Residue-level contacts at the interface:
Residue P25 in protein 2 is in contact with residue E96 in protein 1 (closest heavy-atom distance 4.6 Å).
Residue M70 in protein 2 is in contact with residue V84 in protein 1 (closest heavy-atom distance 4.5 Å).
Residue V74 in protein 2 is in contact with residue L87 in protein 1 (closest heavy-atom distance 4.3 Å).
Residue V13 in protein 2 interacts with residue V81 in protein 1 (closest heavy-atom distance 3.7 Å).
Residue A78 in protein 2 interacts with residue V95 in protein 1 (closest heavy-atom distance 4.2 Å).
Residue F28 in protein 2 is in contact with residue E96 in protein 1 (closest heavy-atom distance 3.1 Å).
Residue F29 in protein 2 contacts residue L99 in protein 1 (closest heavy-atom distance 3.6 Å).
Residue V82 in protein 2 is in contact with residue L99 in protein 1 (closest heavy-atom distance 4.7 Å).
Residue A24 in protein 2 contacts residue V92 in protein 1 (closest heavy-atom distance 3.7 Å).
Residue L18 in protein 2 interacts with residue V84 in protein 1 (closest heavy-atom distance 4.0 Å).
Residue F28 in protein 2 is in contact with residue R100 in protein 1 (closest heavy-atom distance 3.3 Å).
Residue A17 in protein 2 interacts with residue S85 in protein 1 (closest heavy-atom distance 4.2 Å).
Residue M70 in protein 2 interacts with residue M83 in protein 1 (closest heavy-atom distance 3.6 Å).
Residue V74 in protein 2 contacts residue T88 in protein 1 (closest heavy-atom distance 4.6 Å).
Residue F28 in protein 2 is in contact with residue L99 in protein 1 (closest heavy-atom distance 3.7 Å).
Residue V82 in protein 2 contacts residue V95 in protein 1 (closest heavy-atom distance 4.8 Å).
Residue A14 in protein 2 contacts residue Y77 in protein 1 (closest heavy-atom distance 4.3 Å).
Residue H10 in protein 2 contacts residue Y77 in protein 1 (closest heavy-atom distance 3.2 Å).
Residue H10 in protein 2 interacts with residue V81 in protein 1 (closest heavy-atom distance 3.3 Å).
Residue F20 in protein 2 interacts with residue R89 in protein 1 (closest heavy-atom distance 4.7 Å).
Residue I71 in protein 2 interacts with residue L87 in protein 1 (closest heavy-atom distance 4.4 Å).
Residue S35 in protein 2 contacts residue R100 in protein 1 (closest heavy-atom distance 3.3 Å).
Residue Y3 in protein 2 contacts residue L67 in protein 1 (closest heavy-atom distance 3.7 Å).
Residue F20 in protein 2 is in contact with residue V92 in protein 1 (closest heavy-atom distance 3.6 Å).
Residue F20 in protein 2 is in contact with residue T88 in protein 1 (closest heavy-atom distance 4.3 Å).
Residue P25 in protein 2 interacts with residue V95 in protein 1 (closest heavy-atom distance 5.0 Å).
Residue A21 in protein 2 interacts with residue T88 in protein 1 (closest heavy-atom distance 3.9 Å).
Residue A14 in protein 2 contacts residue V81 in protein 1 (closest heavy-atom distance 3.5 Å).
Residue P25 in protein 2 contacts residue V92 in protein 1 (closest heavy-atom distance 3.9 Å).
Residue A24 in protein 2 contacts residue E96 in protein 1 (closest heavy-atom distance 4.6 Å).
Residue S67 in protein 2 is in contact with residue Y80 in protein 1 (closest heavy-atom distance 3.8 Å).
Residue F65 in protein 2 interacts with residue Y80 in protein 1 (closest heavy-atom distance 3.6 Å).
Residue P63 in protein 2 interacts with residue Y77 in protein 1 (closest heavy-atom distance 4.3 Å).
Residue F7 in protein 2 contacts residue Y77 in protein 1 (closest heavy-atom distance 4.8 Å).
Residue V74 in protein 2 interacts with residue G91 in protein 1 (closest heavy-atom distance 4.2 Å).
Residue F7 in protein 2 contacts residue M73 in protein 1 (closest heavy-atom distance 4.8 Å).
Residue L66 in protein 2 interacts with residue Y77 in protein 1 (closest heavy-atom distance 4.7 Å).
Residue Y3 in protein 2 interacts with residue S70 in protein 1 (closest heavy-atom distance 3.3 Å).
Residue H10 in protein 2 interacts with residue N78 in protein 1 (closest heavy-atom distance 3.5 Å).
Residue Y6 in protein 2 is in contact with residue I74 in protein 1 (closest heavy-atom distance 3.4 Å).
Residue Y6 in protein 2 is in contact with residue N78 in protein 1 (closest heavy-atom distance 3.9 Å).
Residue H10 in protein 2 contacts residue I74 in protein 1 (closest heavy-atom distance 4.3 Å).
Residue M70 in protein 2 interacts with residue L87 in protein 1 (closest heavy-atom distance 4.0 Å).
Residue R43 in protein 2 is in contact with residue E96 in protein 1 (closest heavy-atom distance 5.0 Å).
Residue M70 in protein 2 is in contact with residue Y80 in protein 1 (closest heavy-atom distance 4.9 Å).
Residue L18 in protein 2 is in contact with residue T88 in protein 1 (closest heavy-atom distance 4.5 Å).
Residue A17 in protein 2 interacts with residue T88 in protein 1 (closest heavy-atom distance 3.4 Å).
Residue A14 in protein 2 is in contact with residue V84 in protein 1 (closest heavy-atom distance 4.5 Å).
Residue L66 in protein 2 contacts residue Y80 in protein 1 (closest heavy-atom distance 4.1 Å).
Residue H11 in protein 2 is in contact with residue Y77 in protein 1 (closest heavy-atom distance 2.6 Å).
Residue A17 in protein 2 contacts residue V84 in protein 1 (closest heavy-atom distance 3.8 Å).

This data describes a binding interaction between two proteins.

Sequence of protein 1:
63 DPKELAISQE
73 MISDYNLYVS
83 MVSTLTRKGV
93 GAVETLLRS

Sequence of protein 2:
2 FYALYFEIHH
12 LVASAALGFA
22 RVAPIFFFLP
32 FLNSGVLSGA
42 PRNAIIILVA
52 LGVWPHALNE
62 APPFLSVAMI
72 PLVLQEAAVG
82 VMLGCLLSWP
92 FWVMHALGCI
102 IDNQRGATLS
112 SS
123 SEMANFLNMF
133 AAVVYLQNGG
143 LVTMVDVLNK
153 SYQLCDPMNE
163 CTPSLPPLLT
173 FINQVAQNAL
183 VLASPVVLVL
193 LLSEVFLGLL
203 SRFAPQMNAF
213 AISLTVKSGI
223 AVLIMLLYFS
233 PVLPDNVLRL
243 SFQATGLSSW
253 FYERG